The following describes two proteins that form a bound complex.

Interface contacts:
Residue D395 in protein 1 contacts residue L444 in protein 2 (closest heavy-atom distance 3.4 Å).
Residue C394 in protein 1 interacts with residue P435 in protein 2 (closest heavy-atom distance 4.0 Å).
Residue T398 in protein 1 interacts with residue L444 in protein 2 (closest heavy-atom distance 3.9 Å).
Residue R349 in protein 1 contacts residue L447 in protein 2 (closest heavy-atom distance 3.4 Å).
Residue A440 in protein 1 is in contact with residue L434 in protein 2 (closest heavy-atom distance 3.4 Å).
Residue D513 in protein 1 contacts residue C411 in protein 2 (closest heavy-atom distance 3.7 Å).
Residue T398 in protein 1 contacts residue T437 in protein 2 (closest heavy-atom distance 4.6 Å).
Residue R520 in protein 1 contacts residue L410 in protein 2 (closest heavy-atom distance 4.1 Å).
Residue C394 in protein 1 interacts with residue L434 in protein 2 (closest heavy-atom distance 4.5 Å).
Residue P603 in protein 1 is in contact with residue K408 in protein 2 (closest heavy-atom distance 3.9 Å).
Residue D513 in protein 1 is in contact with residue F403 in protein 2 (closest heavy-atom distance 3.5 Å).
Residue R349 in protein 1 is in contact with residue K441 in protein 2 (closest heavy-atom distance 4.6 Å).
Residue V391 in protein 1 interacts with residue L444 in protein 2 (closest heavy-atom distance 4.5 Å).
Residue N517 in protein 1 interacts with residue C411 in protein 2 (closest heavy-atom distance 3.7 Å).
Residue Q437 in protein 1 is in contact with residue P435 in protein 2 (closest heavy-atom distance 3.6 Å).
Residue A552 in protein 1 contacts residue R380 in protein 2 (closest heavy-atom distance 4.2 Å).
Residue N392 in protein 1 interacts with residue P433 in protein 2 (closest heavy-atom distance 4.3 Å).
Residue C394 in protein 1 is in contact with residue P433 in protein 2 (closest heavy-atom distance 3.8 Å).
Residue L514 in protein 1 contacts residue C411 in protein 2 (closest heavy-atom distance 3.9 Å).
Residue V391 in protein 1 contacts residue L447 in protein 2 (closest heavy-atom distance 4.4 Å).
Residue G441 in protein 1 contacts residue L434 in protein 2 (closest heavy-atom distance 4.5 Å).
Residue T398 in protein 1 is in contact with residue G436 in protein 2 (closest heavy-atom distance 2.7 Å).
Residue G441 in protein 1 interacts with residue P435 in protein 2 (closest heavy-atom distance 4.1 Å).
Residue T398 in protein 1 is in contact with residue S440 in protein 2 (closest heavy-atom distance 3.2 Å).
Residue Q437 in protein 1 contacts residue P433 in protein 2 (closest heavy-atom distance 4.0 Å).
Residue R349 in protein 1 is in contact with residue R445 in protein 2 (closest heavy-atom distance 3.4 Å).
Residue N392 in protein 1 contacts residue N443 in protein 2 (closest heavy-atom distance 4.6 Å).
Residue A552 in protein 1 is in contact with residue I379 in protein 2 (closest heavy-atom distance 4.1 Å).
Residue I397 in protein 1 is in contact with residue P435 in protein 2 (closest heavy-atom distance 3.9 Å).
Residue D395 in protein 1 is in contact with residue S440 in protein 2 (closest heavy-atom distance 3.2 Å).
Residue D513 in protein 1 contacts residue L410 in protein 2 (closest heavy-atom distance 3.9 Å).
Residue F556 in protein 1 interacts with residue I379 in protein 2 (closest heavy-atom distance 4.2 Å).
Residue D350 in protein 1 interacts with residue R445 in protein 2 (closest heavy-atom distance 3.8 Å).
Residue L399 in protein 1 contacts residue L444 in protein 2 (closest heavy-atom distance 3.8 Å).
Residue E599 in protein 1 interacts with residue K376 in protein 2 (closest heavy-atom distance 3.5 Å).
Residue N517 in protein 1 contacts residue C409 in protein 2 (closest heavy-atom distance 2.9 Å).
Residue G444 in protein 1 contacts residue L434 in protein 2 (closest heavy-atom distance 4.6 Å).
Residue G450 in protein 1 interacts with residue G436 in protein 2 (closest heavy-atom distance 3.8 Å).
Residue R385 in protein 1 contacts residue L447 in protein 2 (closest heavy-atom distance 3.2 Å).
Residue T398 in protein 1 interacts with residue L434 in protein 2 (closest heavy-atom distance 4.5 Å).
Residue T449 in protein 1 interacts with residue G436 in protein 2 (closest heavy-atom distance 3.2 Å).
Residue R349 in protein 1 interacts with residue L444 in protein 2 (closest heavy-atom distance 3.3 Å).
Residue C394 in protein 1 interacts with residue S440 in protein 2 (closest heavy-atom distance 3.9 Å).
Residue T449 in protein 1 is in contact with residue K438 in protein 2 (closest heavy-atom distance 4.3 Å).
Residue D451 in protein 1 contacts residue K441 in protein 2 (closest heavy-atom distance 4.0 Å).
Residue D451 in protein 1 contacts residue G436 in protein 2 (closest heavy-atom distance 3.4 Å).
Residue D513 in protein 1 is in contact with residue R380 in protein 2 (closest heavy-atom distance 2.3 Å).
Residue T449 in protein 1 is in contact with residue T437 in protein 2 (closest heavy-atom distance 3.2 Å).
Residue T443 in protein 1 contacts residue L434 in protein 2 (closest heavy-atom distance 4.5 Å).
Residue R520 in protein 1 is in contact with residue K408 in protein 2 (closest heavy-atom distance 4.4 Å).
Residue G450 in protein 1 contacts residue P435 in protein 2 (closest heavy-atom distance 4.4 Å).
Residue T398 in protein 1 contacts residue K441 in protein 2 (closest heavy-atom distance 3.7 Å).
Residue F345 in protein 1 contacts residue L447 in protein 2 (closest heavy-atom distance 4.2 Å).
Residue H388 in protein 1 interacts with residue L447 in protein 2 (closest heavy-atom distance 4.5 Å).
Residue F556 in protein 1 contacts residue L410 in protein 2 (closest heavy-atom distance 4.3 Å).
Residue D395 in protein 1 is in contact with residue N443 in protein 2 (closest heavy-atom distance 3.1 Å).
Residue G450 in protein 1 is in contact with residue T437 in protein 2 (closest heavy-atom distance 4.4 Å).
Residue L386 in protein 1 contacts residue L444 in protein 2 (closest heavy-atom distance 4.1 Å).
Residue T398 in protein 1 interacts with residue P435 in protein 2 (closest heavy-atom distance 3.2 Å).
Residue P553 in protein 1 interacts with residue I379 in protein 2 (closest heavy-atom distance 4.5 Å).

Sequence of protein 2:
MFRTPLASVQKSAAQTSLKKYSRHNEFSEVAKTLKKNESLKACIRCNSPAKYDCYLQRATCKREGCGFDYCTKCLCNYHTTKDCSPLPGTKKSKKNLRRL

Sequence of protein 1:
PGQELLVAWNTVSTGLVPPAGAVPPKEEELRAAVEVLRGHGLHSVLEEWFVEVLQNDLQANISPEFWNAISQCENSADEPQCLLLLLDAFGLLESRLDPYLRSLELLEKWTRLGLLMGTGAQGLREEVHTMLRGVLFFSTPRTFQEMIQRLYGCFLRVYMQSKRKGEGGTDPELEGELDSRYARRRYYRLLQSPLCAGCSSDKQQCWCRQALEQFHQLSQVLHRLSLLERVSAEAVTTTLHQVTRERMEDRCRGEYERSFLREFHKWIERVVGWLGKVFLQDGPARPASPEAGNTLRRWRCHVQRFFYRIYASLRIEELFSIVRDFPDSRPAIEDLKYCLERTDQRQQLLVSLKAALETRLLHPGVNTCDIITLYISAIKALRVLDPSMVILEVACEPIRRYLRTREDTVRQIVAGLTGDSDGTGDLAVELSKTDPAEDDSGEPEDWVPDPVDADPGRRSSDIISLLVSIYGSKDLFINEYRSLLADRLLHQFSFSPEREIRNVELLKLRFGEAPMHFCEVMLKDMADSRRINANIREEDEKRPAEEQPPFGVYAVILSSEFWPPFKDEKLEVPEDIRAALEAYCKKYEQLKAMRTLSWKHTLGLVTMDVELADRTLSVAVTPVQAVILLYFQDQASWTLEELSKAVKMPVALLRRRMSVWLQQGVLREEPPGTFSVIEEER